The following describes two proteins that form a bound complex.

Sequence of chain B:
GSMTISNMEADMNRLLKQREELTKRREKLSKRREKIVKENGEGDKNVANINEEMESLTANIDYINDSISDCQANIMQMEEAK

Sequence of chain A:
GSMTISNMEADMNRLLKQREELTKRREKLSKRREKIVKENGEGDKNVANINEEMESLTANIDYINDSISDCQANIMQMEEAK

Contacts between the two chains:
Residue E79 in chain B interacts with residue I5 in chain A (closest heavy-atom distance 3.1 Å).
Residue M8 in chain B is in contact with residue I75 in chain A (closest heavy-atom distance 3.7 Å).
Residue E53 in chain B contacts residue R25 in chain A (closest heavy-atom distance 2.9 Å).
Residue G43 in chain B interacts with residue I36 in chain A (closest heavy-atom distance 3.2 Å).
Residue N60 in chain B interacts with residue L22 in chain A (closest heavy-atom distance 3.7 Å).
Residue L57 in chain B contacts residue L22 in chain A (closest heavy-atom distance 3.7 Å).
Residue D44 in chain B contacts residue N40 in chain A (closest heavy-atom distance 2.7 Å).
Residue M78 in chain B contacts residue T4 in chain A (closest heavy-atom distance 3.4 Å).
Residue R26 in chain B is in contact with residue L57 in chain A (closest heavy-atom distance 3.6 Å).
Residue N74 in chain B interacts with residue M8 in chain A (closest heavy-atom distance 3.5 Å).
Residue L57 in chain B is in contact with residue L29 in chain A (closest heavy-atom distance 3.7 Å).
Residue I64 in chain B interacts with residue R19 in chain A (closest heavy-atom distance 3.6 Å).
Residue I50 in chain B contacts residue L29 in chain A (closest heavy-atom distance 3.3 Å).
Residue M54 in chain B interacts with residue R33 in chain A (closest heavy-atom distance 3.5 Å).
Residue C71 in chain B interacts with residue D11 in chain A (closest heavy-atom distance 3.6 Å).
Residue Q72 in chain B contacts residue M12 in chain A (closest heavy-atom distance 3.2 Å).
Residue N65 in chain B is in contact with residue R19 in chain A (closest heavy-atom distance 2.3 Å).
Residue I64 in chain B interacts with residue L22 in chain A (closest heavy-atom distance 3.5 Å).
Residue L15 in chain B is in contact with residue I68 in chain A (closest heavy-atom distance 3.4 Å).
Residue I61 in chain B is in contact with residue T23 in chain A (closest heavy-atom distance 3.7 Å).
Residue I61 in chain B is in contact with residue L22 in chain A (closest heavy-atom distance 3.6 Å).
Residue L22 in chain B contacts residue I61 in chain A (closest heavy-atom distance 3.4 Å).
Residue I50 in chain B is in contact with residue I36 in chain A (closest heavy-atom distance 3.6 Å).
Residue R26 in chain B interacts with residue I61 in chain A (closest heavy-atom distance 3.4 Å).
Residue M78 in chain B interacts with residue M8 in chain A (closest heavy-atom distance 3.3 Å).
Residue N40 in chain B is in contact with residue D44 in chain A (closest heavy-atom distance 3.6 Å).
Residue M54 in chain B interacts with residue R26 in chain A (closest heavy-atom distance 3.6 Å).
Residue I68 in chain B interacts with residue L16 in chain A (closest heavy-atom distance 3.6 Å).
Residue R25 in chain B is in contact with residue L57 in chain A (closest heavy-atom distance 3.6 Å).
Residue E9 in chain B contacts residue E79 in chain A (closest heavy-atom distance 3.6 Å).
Residue I36 in chain B contacts residue V47 in chain A (closest heavy-atom distance 3.7 Å).
Residue R26 in chain B is in contact with residue T58 in chain A (closest heavy-atom distance 3.5 Å).
Residue M8 in chain B is in contact with residue C71 in chain A (closest heavy-atom distance 3.2 Å).
Residue N51 in chain B contacts residue R33 in chain A (closest heavy-atom distance 2.8 Å).
Residue I5 in chain B contacts residue E79 in chain A (closest heavy-atom distance 3.5 Å).
Residue T58 in chain B interacts with residue R26 in chain A (closest heavy-atom distance 3.0 Å).
Residue R26 in chain B is in contact with residue M54 in chain A (closest heavy-atom distance 3.3 Å).
Residue I68 in chain B is in contact with residue L15 in chain A (closest heavy-atom distance 3.7 Å).
Residue M12 in chain B is in contact with residue C71 in chain A (closest heavy-atom distance 3.7 Å).
Residue I64 in chain B interacts with residue L15 in chain A (closest heavy-atom distance 3.8 Å).
Residue M12 in chain B is in contact with residue Q72 in chain A (closest heavy-atom distance 3.6 Å).
Residue E79 in chain B interacts with residue E9 in chain A (closest heavy-atom distance 2.9 Å).
Residue N46 in chain B interacts with residue I36 in chain A (closest heavy-atom distance 3.6 Å).
Residue E9 in chain B interacts with residue I75 in chain A (closest heavy-atom distance 3.7 Å).
Residue L15 in chain B contacts residue S67 in chain A (closest heavy-atom distance 3.8 Å).
Residue R33 in chain B contacts residue N51 in chain A (closest heavy-atom distance 2.7 Å).
Residue N40 in chain B is in contact with residue G43 in chain A (closest heavy-atom distance 3.6 Å).
Residue N40 in chain B interacts with residue N40 in chain A (closest heavy-atom distance 3.2 Å).
Residue L15 in chain B interacts with residue I64 in chain A (closest heavy-atom distance 3.5 Å).
Residue M78 in chain B is in contact with residue I5 in chain A (closest heavy-atom distance 3.1 Å).
Residue I75 in chain B contacts residue E9 in chain A (closest heavy-atom distance 3.8 Å).
Residue M8 in chain B contacts residue M78 in chain A (closest heavy-atom distance 3.3 Å).
Residue I36 in chain B interacts with residue G43 in chain A (closest heavy-atom distance 3.6 Å).
Residue I5 in chain B contacts residue M78 in chain A (closest heavy-atom distance 3.6 Å).
Residue L29 in chain B is in contact with residue E53 in chain A (closest heavy-atom distance 3.4 Å).
Residue I75 in chain B contacts residue M8 in chain A (closest heavy-atom distance 3.6 Å).
Residue I61 in chain B contacts residue R26 in chain A (closest heavy-atom distance 3.3 Å).
Residue R19 in chain B contacts residue N65 in chain A (closest heavy-atom distance 3.4 Å).
Residue R33 in chain B is in contact with residue M54 in chain A (closest heavy-atom distance 3.5 Å).
Residue V47 in chain B contacts residue I36 in chain A (closest heavy-atom distance 3.5 Å).